Residue-level contacts at the interface:
Residue N111 in the first protein contacts residue G144 in the second protein (closest heavy-atom distance 4.1 Å).
Residue W516 in the first protein is in contact with residue F517 in the second protein (closest heavy-atom distance 3.8 Å).
Residue W133 in the first protein interacts with residue M116 in the second protein (closest heavy-atom distance 3.5 Å).
Residue W516 in the first protein interacts with residue A562 in the second protein (closest heavy-atom distance 3.8 Å).
Residue W555 in the first protein is in contact with residue G520 in the second protein (closest heavy-atom distance 3.6 Å).
Residue W555 in the first protein is in contact with residue W555 in the second protein (closest heavy-atom distance 3.4 Å).
Residue L529 in the first protein interacts with residue L529 in the second protein (closest heavy-atom distance 3.5 Å).
Residue R554 in the first protein interacts with residue Q527 in the second protein (closest heavy-atom distance 3.4 Å).
Residue A136 in the first protein interacts with residue M116 in the second protein (closest heavy-atom distance 3.4 Å).
Residue A136 in the first protein is in contact with residue V115 in the second protein (closest heavy-atom distance 4.0 Å).
Residue W516 in the first protein is in contact with residue T559 in the second protein (closest heavy-atom distance 3.8 Å).
Residue L137 in the first protein contacts residue F112 in the second protein (closest heavy-atom distance 4.2 Å).
Residue D132 in the first protein contacts residue N120 in the second protein (closest heavy-atom distance 4.5 Å).
Residue V115 in the first protein is in contact with residue W139 in the second protein (closest heavy-atom distance 4.4 Å).
Residue I519 in the first protein interacts with residue M558 in the second protein (closest heavy-atom distance 3.6 Å).
Residue M558 in the first protein interacts with residue W516 in the second protein (closest heavy-atom distance 2.8 Å).
Residue I533 in the first protein contacts residue I533 in the second protein (closest heavy-atom distance 3.7 Å).
Residue H108 in the first protein interacts with residue T105 in the second protein (closest heavy-atom distance 3.5 Å).
Residue M116 in the first protein contacts residue W133 in the second protein (closest heavy-atom distance 3.5 Å).
Residue S523 in the first protein is in contact with residue R554 in the second protein (closest heavy-atom distance 3.7 Å).
Residue D132 in the first protein contacts residue K121 in the second protein (closest heavy-atom distance 3.7 Å).
Residue F112 in the first protein contacts residue L137 in the second protein (closest heavy-atom distance 4.4 Å).
Residue W133 in the first protein is in contact with residue F112 in the second protein (closest heavy-atom distance 3.6 Å).
Residue W139 in the first protein contacts residue V115 in the second protein (closest heavy-atom distance 4.3 Å).
Residue M116 in the first protein contacts residue A136 in the second protein (closest heavy-atom distance 3.9 Å).
Residue F112 in the first protein contacts residue S140 in the second protein (closest heavy-atom distance 3.4 Å).
Residue G520 in the first protein interacts with residue W555 in the second protein (closest heavy-atom distance 3.3 Å).
Residue S140 in the first protein interacts with residue F112 in the second protein (closest heavy-atom distance 3.8 Å).
Residue D132 in the first protein interacts with residue M116 in the second protein (closest heavy-atom distance 4.1 Å).
Residue M116 in the first protein contacts residue D132 in the second protein (closest heavy-atom distance 4.5 Å).
Residue H108 in the first protein interacts with residue D104 in the second protein (closest heavy-atom distance 4.4 Å).
Residue W133 in the first protein contacts residue D130 in the second protein (closest heavy-atom distance 4.5 Å).
Residue H108 in the first protein contacts residue H108 in the second protein (closest heavy-atom distance 3.7 Å).
Residue W516 in the first protein is in contact with residue M558 in the second protein (closest heavy-atom distance 2.8 Å).
Residue W133 in the first protein is in contact with residue Y134 in the second protein (closest heavy-atom distance 4.2 Å).
Residue S140 in the first protein interacts with residue V115 in the second protein (closest heavy-atom distance 4.3 Å).
Residue D553 in the first protein interacts with residue Q527 in the second protein (closest heavy-atom distance 3.8 Å).
Residue D553 in the first protein contacts residue N528 in the second protein (closest heavy-atom distance 2.9 Å).
Residue F517 in the first protein interacts with residue W516 in the second protein (closest heavy-atom distance 4.2 Å).
Residue D104 in the first protein is in contact with residue D104 in the second protein (closest heavy-atom distance 4.0 Å).
Residue T105 in the first protein interacts with residue H108 in the second protein (closest heavy-atom distance 3.2 Å).
Residue A136 in the first protein is in contact with residue F112 in the second protein (closest heavy-atom distance 4.4 Å).
Residue V115 in the first protein is in contact with residue S140 in the second protein (closest heavy-atom distance 3.8 Å).
Residue A562 in the first protein interacts with residue W516 in the second protein (closest heavy-atom distance 3.7 Å).
Residue Y134 in the first protein contacts residue W133 in the second protein (closest heavy-atom distance 3.5 Å).
Residue N111 in the first protein contacts residue S140 in the second protein (closest heavy-atom distance 3.2 Å).
Residue W133 in the first protein interacts with residue W133 in the second protein (closest heavy-atom distance 3.2 Å).
Residue Q527 in the first protein is in contact with residue R554 in the second protein (closest heavy-atom distance 3.7 Å).
Residue G520 in the first protein is in contact with residue M558 in the second protein (closest heavy-atom distance 4.1 Å).
Residue V115 in the first protein interacts with residue A136 in the second protein (closest heavy-atom distance 3.7 Å).
Residue T559 in the first protein contacts residue W516 in the second protein (closest heavy-atom distance 3.9 Å).
Residue S524 in the first protein interacts with residue W555 in the second protein (closest heavy-atom distance 3.5 Å).
Residue F112 in the first protein contacts residue W133 in the second protein (closest heavy-atom distance 3.6 Å).
Residue W555 in the first protein interacts with residue W521 in the second protein (closest heavy-atom distance 3.5 Å).
Residue M558 in the first protein interacts with residue I519 in the second protein (closest heavy-atom distance 3.6 Å).
Residue F112 in the first protein is in contact with residue F112 in the second protein (closest heavy-atom distance 3.3 Å).
Residue R554 in the first protein is in contact with residue S523 in the second protein (closest heavy-atom distance 3.2 Å).
Residue W555 in the first protein contacts residue S524 in the second protein (closest heavy-atom distance 3.4 Å).
Residue M558 in the first protein is in contact with residue G520 in the second protein (closest heavy-atom distance 3.9 Å).
Residue W521 in the first protein is in contact with residue W555 in the second protein (closest heavy-atom distance 3.3 Å).

Sequence of the second protein:
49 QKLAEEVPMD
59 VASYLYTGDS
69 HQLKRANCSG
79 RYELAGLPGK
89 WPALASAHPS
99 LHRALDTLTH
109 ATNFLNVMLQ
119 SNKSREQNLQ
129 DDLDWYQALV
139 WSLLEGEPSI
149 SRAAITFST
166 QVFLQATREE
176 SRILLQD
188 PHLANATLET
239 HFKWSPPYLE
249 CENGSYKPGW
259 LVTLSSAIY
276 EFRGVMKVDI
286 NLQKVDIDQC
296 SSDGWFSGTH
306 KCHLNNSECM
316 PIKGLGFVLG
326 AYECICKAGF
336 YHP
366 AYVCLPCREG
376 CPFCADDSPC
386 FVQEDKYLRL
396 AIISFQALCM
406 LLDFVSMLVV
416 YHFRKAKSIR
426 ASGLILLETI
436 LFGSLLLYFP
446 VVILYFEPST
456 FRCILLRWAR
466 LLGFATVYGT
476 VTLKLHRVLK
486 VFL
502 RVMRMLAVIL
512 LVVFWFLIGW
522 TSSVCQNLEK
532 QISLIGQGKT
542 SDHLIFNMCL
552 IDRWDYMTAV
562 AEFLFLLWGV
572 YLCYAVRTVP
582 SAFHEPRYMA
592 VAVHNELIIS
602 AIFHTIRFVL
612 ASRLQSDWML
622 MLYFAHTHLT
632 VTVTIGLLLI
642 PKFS

These two protein chains interact to form a complex.

Sequence of the first protein:
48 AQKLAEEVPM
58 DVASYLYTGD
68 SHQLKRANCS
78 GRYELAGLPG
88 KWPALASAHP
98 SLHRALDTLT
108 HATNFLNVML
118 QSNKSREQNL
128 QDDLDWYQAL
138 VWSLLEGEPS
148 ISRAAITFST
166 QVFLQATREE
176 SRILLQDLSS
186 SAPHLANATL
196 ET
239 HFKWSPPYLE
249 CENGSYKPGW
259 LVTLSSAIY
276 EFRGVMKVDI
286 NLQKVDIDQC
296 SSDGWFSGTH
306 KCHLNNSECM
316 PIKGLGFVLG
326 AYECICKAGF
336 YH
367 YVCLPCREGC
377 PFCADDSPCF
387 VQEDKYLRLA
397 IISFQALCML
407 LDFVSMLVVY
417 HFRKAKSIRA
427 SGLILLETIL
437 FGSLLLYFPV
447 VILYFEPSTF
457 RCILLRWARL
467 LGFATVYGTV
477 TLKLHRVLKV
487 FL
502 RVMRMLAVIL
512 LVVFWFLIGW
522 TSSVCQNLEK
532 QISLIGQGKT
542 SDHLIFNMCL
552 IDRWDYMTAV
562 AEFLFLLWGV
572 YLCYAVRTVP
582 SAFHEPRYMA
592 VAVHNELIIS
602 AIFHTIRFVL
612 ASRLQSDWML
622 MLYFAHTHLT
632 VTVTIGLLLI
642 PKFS